These two protein chains interact to form a complex.

Sequence of chain B:
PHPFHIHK

Sequence of chain A:
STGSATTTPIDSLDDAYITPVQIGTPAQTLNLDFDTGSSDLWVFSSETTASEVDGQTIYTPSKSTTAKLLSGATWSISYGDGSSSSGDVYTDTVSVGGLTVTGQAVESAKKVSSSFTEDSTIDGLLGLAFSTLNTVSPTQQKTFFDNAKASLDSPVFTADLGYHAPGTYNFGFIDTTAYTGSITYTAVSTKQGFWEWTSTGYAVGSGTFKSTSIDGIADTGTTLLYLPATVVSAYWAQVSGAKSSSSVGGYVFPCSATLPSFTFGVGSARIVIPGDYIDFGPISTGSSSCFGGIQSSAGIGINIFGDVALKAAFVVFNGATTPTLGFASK

Residue-level contacts at the interface:
Residue D15 in chain A contacts residue P1 in chain B (closest heavy-atom distance 4.6 Å).
Residue E118 in chain A contacts residue H2 in chain B (closest heavy-atom distance 3.0 Å).
Residue S78 in chain A contacts residue I7 in chain B (closest heavy-atom distance 3.5 Å).
Residue Y79 in chain A contacts residue H5 in chain B (closest heavy-atom distance 4.3 Å).
Residue Y226 in chain A is in contact with residue H5 in chain B (closest heavy-atom distance 3.8 Å).
Residue T222 in chain A interacts with residue H5 in chain B (closest heavy-atom distance 3.8 Å).
Residue L224 in chain A is in contact with residue P3 in chain B (closest heavy-atom distance 4.3 Å).
Residue F280 in chain A is in contact with residue P1 in chain B (closest heavy-atom distance 3.1 Å).
Residue S78 in chain A interacts with residue H8 in chain B (closest heavy-atom distance 2.8 Å).
Residue G221 in chain A is in contact with residue H5 in chain B (closest heavy-atom distance 3.8 Å).
Residue G37 in chain A contacts residue I7 in chain B (closest heavy-atom distance 2.9 Å).
Residue P282 in chain A interacts with residue P1 in chain B (closest heavy-atom distance 3.5 Å).
Residue S78 in chain A is in contact with residue K9 in chain B (closest heavy-atom distance 4.1 Å).
Residue T223 in chain A interacts with residue H2 in chain B (closest heavy-atom distance 4.7 Å).
Residue I283 in chain A contacts residue P1 in chain B (closest heavy-atom distance 3.9 Å).
Residue G80 in chain A interacts with residue H8 in chain B (closest heavy-atom distance 4.3 Å).
Residue D219 in chain A interacts with residue H5 in chain B (closest heavy-atom distance 4.9 Å).
Residue L133 in chain A contacts residue I7 in chain B (closest heavy-atom distance 3.5 Å).
Residue D15 in chain A is in contact with residue H2 in chain B (closest heavy-atom distance 3.0 Å).
Residue D81 in chain A contacts residue H5 in chain B (closest heavy-atom distance 2.9 Å).
Residue F194 in chain A contacts residue I7 in chain B (closest heavy-atom distance 3.5 Å).
Residue I10 in chain A is in contact with residue F4 in chain B (closest heavy-atom distance 3.7 Å).
Residue T222 in chain A contacts residue F4 in chain B (closest heavy-atom distance 3.3 Å).
Residue D33 in chain A contacts residue F4 in chain B (closest heavy-atom distance 4.5 Å).
Residue D11 in chain A interacts with residue H2 in chain B (closest heavy-atom distance 4.9 Å).
Residue G80 in chain A interacts with residue I7 in chain B (closest heavy-atom distance 4.4 Å).
Residue T223 in chain A contacts residue P3 in chain B (closest heavy-atom distance 3.2 Å).
Residue D119 in chain A is in contact with residue F4 in chain B (closest heavy-atom distance 3.4 Å).
Residue D15 in chain A interacts with residue F4 in chain B (closest heavy-atom distance 3.1 Å).
Residue F291 in chain A is in contact with residue P3 in chain B (closest heavy-atom distance 4.5 Å).
Residue I122 in chain A interacts with residue F4 in chain B (closest heavy-atom distance 3.9 Å).
Residue S115 in chain A interacts with residue H2 in chain B (closest heavy-atom distance 4.8 Å).
Residue L13 in chain A is in contact with residue P1 in chain B (closest heavy-atom distance 3.7 Å).
Residue G80 in chain A interacts with residue H5 in chain B (closest heavy-atom distance 3.6 Å).
Residue L13 in chain A is in contact with residue H2 in chain B (closest heavy-atom distance 4.4 Å).
Residue D15 in chain A contacts residue P3 in chain B (closest heavy-atom distance 4.1 Å).
Residue Y79 in chain A is in contact with residue I7 in chain B (closest heavy-atom distance 4.1 Å).
Residue Y79 in chain A is in contact with residue H8 in chain B (closest heavy-atom distance 3.7 Å).
Residue A16 in chain A is in contact with residue F4 in chain B (closest heavy-atom distance 3.4 Å).
Residue S38 in chain A is in contact with residue I7 in chain B (closest heavy-atom distance 4.1 Å).
Residue F291 in chain A contacts residue P1 in chain B (closest heavy-atom distance 3.6 Å).
Residue G281 in chain A is in contact with residue P1 in chain B (closest heavy-atom distance 4.5 Å).
Residue D119 in chain A is in contact with residue H2 in chain B (closest heavy-atom distance 3.9 Å).
Residue G221 in chain A interacts with residue F4 in chain B (closest heavy-atom distance 3.6 Å).
Residue T223 in chain A is in contact with residue F4 in chain B (closest heavy-atom distance 2.4 Å).
Residue I77 in chain A interacts with residue I7 in chain B (closest heavy-atom distance 4.1 Å).